The following describes two proteins that form a bound complex.

Sequence of the second protein:
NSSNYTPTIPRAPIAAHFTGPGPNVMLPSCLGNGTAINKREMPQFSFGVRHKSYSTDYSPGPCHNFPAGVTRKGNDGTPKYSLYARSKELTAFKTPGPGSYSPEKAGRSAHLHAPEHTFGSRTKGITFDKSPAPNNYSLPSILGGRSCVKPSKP

Sequence of the first protein:
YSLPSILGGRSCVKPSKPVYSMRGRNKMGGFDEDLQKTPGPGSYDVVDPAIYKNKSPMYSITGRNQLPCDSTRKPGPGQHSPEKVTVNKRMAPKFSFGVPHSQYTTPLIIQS

Interface contacts:
Residue I15 in the second protein contacts residue Y241 in the first protein (closest heavy-atom distance 4.0 Å).
Residue Y6 in the second protein is in contact with residue V236 in the first protein (closest heavy-atom distance 3.5 Å).
Residue A17 in the second protein is in contact with residue Y241 in the first protein (closest heavy-atom distance 4.3 Å).
Residue H18 in the second protein interacts with residue Y241 in the first protein (closest heavy-atom distance 2.8 Å).